Residue-level contacts at the interface:
Residue F309 in chain A interacts with residue S151 in chain B (closest heavy-atom distance 2.4 Å).
Residue L444 in chain A contacts residue R103 in chain B (closest heavy-atom distance 3.3 Å).
Residue P543 in chain A is in contact with residue R532 in chain B (closest heavy-atom distance 3.0 Å).
Residue E396 in chain A interacts with residue E393 in chain B (closest heavy-atom distance 2.9 Å).
Residue P385 in chain A is in contact with residue P385 in chain B (closest heavy-atom distance 3.2 Å).
Residue R249 in chain A contacts residue E189 in chain B (closest heavy-atom distance 3.2 Å).
Residue R441 in chain A interacts with residue T106 in chain B (closest heavy-atom distance 2.4 Å).
Residue T323 in chain A interacts with residue Q56 in chain B (closest heavy-atom distance 3.0 Å).
Residue F432 in chain A contacts residue R65 in chain B (closest heavy-atom distance 3.1 Å).
Residue D312 in chain A contacts residue Q181 in chain B (closest heavy-atom distance 2.6 Å).
Residue R321 in chain A interacts with residue W41 in chain B (closest heavy-atom distance 2.8 Å).
Residue F350 in chain A is in contact with residue Y371 in chain B (closest heavy-atom distance 3.2 Å).
Residue T434 in chain A interacts with residue R72 in chain B (closest heavy-atom distance 3.2 Å).
Residue T518 in chain A interacts with residue N105 in chain B (closest heavy-atom distance 2.9 Å).
Residue F309 in chain A is in contact with residue H150 in chain B (closest heavy-atom distance 2.8 Å).
Residue V435 in chain A contacts residue N112 in chain B (closest heavy-atom distance 3.2 Å).
Residue K163 in chain A interacts with residue H150 in chain B (closest heavy-atom distance 3.3 Å).
Residue R321 in chain A interacts with residue Q56 in chain B (closest heavy-atom distance 2.4 Å).
Residue Q399 in chain A is in contact with residue P395 in chain B (closest heavy-atom distance 3.0 Å).
Residue E311 in chain A interacts with residue H150 in chain B (closest heavy-atom distance 3.1 Å).
Residue A407 in chain A interacts with residue R330 in chain B (closest heavy-atom distance 3.2 Å).
Residue K324 in chain A contacts residue F57 in chain B (closest heavy-atom distance 3.1 Å).
Residue L384 in chain A is in contact with residue D383 in chain B (closest heavy-atom distance 3.2 Å).
Residue G308 in chain A interacts with residue R116 in chain B (closest heavy-atom distance 3.2 Å).
Residue E317 in chain A is in contact with residue W41 in chain B (closest heavy-atom distance 3.0 Å).
Residue D509 in chain A interacts with residue Q135 in chain B (closest heavy-atom distance 3.1 Å).
Residue N394 in chain A interacts with residue Y391 in chain B (closest heavy-atom distance 3.2 Å).
Residue E406 in chain A is in contact with residue E406 in chain B (closest heavy-atom distance 2.8 Å).
Residue V430 in chain A interacts with residue R65 in chain B (closest heavy-atom distance 3.1 Å).
Residue L322 in chain A interacts with residue D58 in chain B (closest heavy-atom distance 3.3 Å).
Residue Y363 in chain A contacts residue Y369 in chain B (closest heavy-atom distance 2.8 Å).
Residue E354 in chain A is in contact with residue L374 in chain B (closest heavy-atom distance 3.3 Å).
Residue Y403 in chain A contacts residue N401 in chain B (closest heavy-atom distance 2.7 Å).
Residue S46 in chain A interacts with residue Y53 in chain B (closest heavy-atom distance 2.6 Å).
Residue G308 in chain A is in contact with residue H150 in chain B (closest heavy-atom distance 3.4 Å).
Residue D92 in chain A contacts residue K563 in chain B (closest heavy-atom distance 2.9 Å).
Residue D312 in chain A interacts with residue M179 in chain B (closest heavy-atom distance 2.9 Å).
Residue L322 in chain A contacts residue F57 in chain B (closest heavy-atom distance 3.1 Å).
Residue L444 in chain A is in contact with residue N105 in chain B (closest heavy-atom distance 3.2 Å).
Residue K541 in chain A contacts residue R532 in chain B (closest heavy-atom distance 2.4 Å).
Residue K252 in chain A interacts with residue L453 in chain B (closest heavy-atom distance 3.4 Å).
Residue V319 in chain A is in contact with residue R61 in chain B (closest heavy-atom distance 3.3 Å).
Residue T542 in chain A contacts residue Y556 in chain B (closest heavy-atom distance 3.2 Å).
Residue K83 in chain A is in contact with residue R103 in chain B (closest heavy-atom distance 2.9 Å).
Residue I251 in chain A is in contact with residue L292 in chain B (closest heavy-atom distance 3.3 Å).
Residue Q399 in chain A contacts residue Q399 in chain B (closest heavy-atom distance 3.2 Å).
Residue R511 in chain A is in contact with residue N140 in chain B (closest heavy-atom distance 3.4 Å).
Residue Y403 in chain A interacts with residue L405 in chain B (closest heavy-atom distance 3.2 Å).
Residue D253 in chain A interacts with residue L453 in chain B (closest heavy-atom distance 3.2 Å).
Residue R441 in chain A contacts residue N105 in chain B (closest heavy-atom distance 2.4 Å).
Residue Y403 in chain A contacts residue A402 in chain B (closest heavy-atom distance 3.3 Å).
Residue K346 in chain A is in contact with residue Y363 in chain B (closest heavy-atom distance 2.5 Å).
Residue K583 in chain A is in contact with residue D570 in chain B (closest heavy-atom distance 2.6 Å).
Residue S160 in chain A interacts with residue N182 in chain B (closest heavy-atom distance 2.6 Å).
Residue Q387 in chain A interacts with residue P385 in chain B (closest heavy-atom distance 3.1 Å).
Residue G580 in chain A interacts with residue Y571 in chain B (closest heavy-atom distance 3.2 Å).
Residue P82 in chain A interacts with residue K563 in chain B (closest heavy-atom distance 3.3 Å).
Residue G580 in chain A contacts residue D570 in chain B (closest heavy-atom distance 3.3 Å).
Residue K346 in chain A is in contact with residue Y371 in chain B (closest heavy-atom distance 3.2 Å).
Residue Q387 in chain A interacts with residue Q387 in chain B (closest heavy-atom distance 3.2 Å).

Sequence of chain A:
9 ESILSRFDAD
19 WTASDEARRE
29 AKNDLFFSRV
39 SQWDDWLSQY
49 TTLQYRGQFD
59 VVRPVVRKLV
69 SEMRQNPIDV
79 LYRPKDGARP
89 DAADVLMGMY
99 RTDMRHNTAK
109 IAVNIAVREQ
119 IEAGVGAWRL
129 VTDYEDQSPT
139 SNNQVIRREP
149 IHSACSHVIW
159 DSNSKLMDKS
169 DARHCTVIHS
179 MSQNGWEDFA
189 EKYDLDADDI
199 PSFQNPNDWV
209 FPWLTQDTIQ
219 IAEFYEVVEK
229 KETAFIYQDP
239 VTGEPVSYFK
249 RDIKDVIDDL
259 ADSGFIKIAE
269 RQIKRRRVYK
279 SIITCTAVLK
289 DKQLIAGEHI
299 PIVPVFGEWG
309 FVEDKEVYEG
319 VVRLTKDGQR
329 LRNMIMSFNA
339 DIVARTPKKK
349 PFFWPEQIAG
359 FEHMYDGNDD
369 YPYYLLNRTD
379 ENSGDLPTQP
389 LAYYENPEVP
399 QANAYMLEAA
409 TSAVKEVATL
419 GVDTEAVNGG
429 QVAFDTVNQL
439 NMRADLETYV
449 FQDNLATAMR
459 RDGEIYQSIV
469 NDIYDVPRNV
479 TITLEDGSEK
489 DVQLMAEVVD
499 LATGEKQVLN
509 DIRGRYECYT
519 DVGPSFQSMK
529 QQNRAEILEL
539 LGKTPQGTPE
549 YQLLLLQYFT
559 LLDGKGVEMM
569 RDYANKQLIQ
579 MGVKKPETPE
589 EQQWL

These two protein chains interact to form a complex.

Sequence of chain B:
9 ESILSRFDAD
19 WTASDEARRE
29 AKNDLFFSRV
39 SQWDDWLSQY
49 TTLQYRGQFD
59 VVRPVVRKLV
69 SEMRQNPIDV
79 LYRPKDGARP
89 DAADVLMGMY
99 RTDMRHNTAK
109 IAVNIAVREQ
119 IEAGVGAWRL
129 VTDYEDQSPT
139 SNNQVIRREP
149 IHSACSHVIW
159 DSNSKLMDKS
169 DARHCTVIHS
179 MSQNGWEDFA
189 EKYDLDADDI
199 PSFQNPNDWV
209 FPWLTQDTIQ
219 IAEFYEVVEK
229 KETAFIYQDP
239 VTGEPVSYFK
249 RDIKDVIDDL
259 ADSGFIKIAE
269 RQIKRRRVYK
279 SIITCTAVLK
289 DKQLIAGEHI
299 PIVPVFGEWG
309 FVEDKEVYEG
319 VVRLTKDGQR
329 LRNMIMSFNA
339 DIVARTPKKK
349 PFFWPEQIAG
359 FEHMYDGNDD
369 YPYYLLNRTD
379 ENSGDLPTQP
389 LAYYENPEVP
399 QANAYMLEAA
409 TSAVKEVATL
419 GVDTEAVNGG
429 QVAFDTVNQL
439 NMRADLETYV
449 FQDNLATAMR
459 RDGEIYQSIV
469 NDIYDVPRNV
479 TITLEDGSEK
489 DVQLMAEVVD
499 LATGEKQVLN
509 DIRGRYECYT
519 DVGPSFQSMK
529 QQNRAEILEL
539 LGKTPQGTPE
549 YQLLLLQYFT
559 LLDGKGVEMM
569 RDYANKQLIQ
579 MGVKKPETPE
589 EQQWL